Interface contacts:
Residue T100 in protein 1 is in contact with residue H162 in protein 2 (closest heavy-atom distance 4.7 Å).
Residue K82 in protein 1 is in contact with residue P21 in protein 2 (closest heavy-atom distance 4.1 Å).
Residue N68 in protein 1 interacts with residue G14 in protein 2 (closest heavy-atom distance 4.3 Å).
Residue I94 in protein 1 contacts residue H137 in protein 2 (closest heavy-atom distance 3.8 Å).
Residue E78 in protein 1 interacts with residue Y18 in protein 2 (closest heavy-atom distance 3.3 Å).
Residue D91 in protein 1 is in contact with residue M141 in protein 2 (closest heavy-atom distance 3.1 Å).
Residue N68 in protein 1 contacts residue K13 in protein 2 (closest heavy-atom distance 2.7 Å).
Residue E78 in protein 1 interacts with residue N20 in protein 2 (closest heavy-atom distance 2.7 Å).
Residue K98 in protein 1 contacts residue L134 in protein 2 (closest heavy-atom distance 3.8 Å).
Residue F89 in protein 1 contacts residue P152 in protein 2 (closest heavy-atom distance 3.4 Å).
Residue T100 in protein 1 is in contact with residue H160 in protein 2 (closest heavy-atom distance 4.4 Å).
Residue I71 in protein 1 interacts with residue G14 in protein 2 (closest heavy-atom distance 4.7 Å).
Residue A97 in protein 1 is in contact with residue P161 in protein 2 (closest heavy-atom distance 3.6 Å).
Residue I94 in protein 1 interacts with residue L134 in protein 2 (closest heavy-atom distance 4.6 Å).
Residue E72 in protein 1 contacts residue K13 in protein 2 (closest heavy-atom distance 4.3 Å).
Residue E67 in protein 1 interacts with residue G14 in protein 2 (closest heavy-atom distance 3.5 Å).
Residue E67 in protein 1 interacts with residue K13 in protein 2 (closest heavy-atom distance 4.9 Å).
Residue I93 in protein 1 interacts with residue P152 in protein 2 (closest heavy-atom distance 4.0 Å).
Residue A97 in protein 1 contacts residue L134 in protein 2 (closest heavy-atom distance 3.5 Å).
Residue D91 in protein 1 interacts with residue K145 in protein 2 (closest heavy-atom distance 2.8 Å).
Residue R95 in protein 1 is in contact with residue M141 in protein 2 (closest heavy-atom distance 3.1 Å).
Residue A97 in protein 1 is in contact with residue H160 in protein 2 (closest heavy-atom distance 3.9 Å).
Residue E78 in protein 1 is in contact with residue T22 in protein 2 (closest heavy-atom distance 2.5 Å).
Residue D91 in protein 1 is in contact with residue F146 in protein 2 (closest heavy-atom distance 3.8 Å).
Residue Y74 in protein 1 interacts with residue N20 in protein 2 (closest heavy-atom distance 3.4 Å).
Residue Y74 in protein 1 contacts residue Y18 in protein 2 (closest heavy-atom distance 3.1 Å).
Residue I71 in protein 1 interacts with residue K13 in protein 2 (closest heavy-atom distance 3.6 Å).
Residue E78 in protein 1 contacts residue K23 in protein 2 (closest heavy-atom distance 4.2 Å).
Residue R90 in protein 1 is in contact with residue S147 in protein 2 (closest heavy-atom distance 3.4 Å).
Residue T100 in protein 1 contacts residue P161 in protein 2 (closest heavy-atom distance 3.1 Å).
Residue I71 in protein 1 interacts with residue Y18 in protein 2 (closest heavy-atom distance 3.6 Å).
Residue I93 in protein 1 interacts with residue H160 in protein 2 (closest heavy-atom distance 4.8 Å).
Residue N68 in protein 1 is in contact with residue A12 in protein 2 (closest heavy-atom distance 3.7 Å).
Residue L79 in protein 1 interacts with residue T22 in protein 2 (closest heavy-atom distance 4.4 Å).
Residue Q87 in protein 1 contacts residue K145 in protein 2 (closest heavy-atom distance 4.5 Å).
Residue R90 in protein 1 is in contact with residue I148 in protein 2 (closest heavy-atom distance 2.5 Å).
Residue I94 in protein 1 is in contact with residue F146 in protein 2 (closest heavy-atom distance 4.3 Å).
Residue N68 in protein 1 contacts residue I11 in protein 2 (closest heavy-atom distance 3.6 Å).
Residue R90 in protein 1 interacts with residue F146 in protein 2 (closest heavy-atom distance 3.0 Å).
Residue Q101 in protein 1 interacts with residue P161 in protein 2 (closest heavy-atom distance 4.7 Å).
Residue R90 in protein 1 interacts with residue I150 in protein 2 (closest heavy-atom distance 3.8 Å).
Residue I94 in protein 1 contacts residue I159 in protein 2 (closest heavy-atom distance 4.2 Å).
Residue K83 in protein 1 interacts with residue D102 in protein 2 (closest heavy-atom distance 3.7 Å).
Residue I94 in protein 1 is in contact with residue L155 in protein 2 (closest heavy-atom distance 4.8 Å).
Residue Q101 in protein 1 contacts residue L134 in protein 2 (closest heavy-atom distance 3.5 Å).
Residue T64 in protein 1 interacts with residue A12 in protein 2 (closest heavy-atom distance 4.2 Å).
Residue R90 in protein 1 is in contact with residue P149 in protein 2 (closest heavy-atom distance 3.5 Å).
Residue I93 in protein 1 interacts with residue V156 in protein 2 (closest heavy-atom distance 4.2 Å).
Residue A97 in protein 1 interacts with residue I159 in protein 2 (closest heavy-atom distance 3.9 Å).
Residue R90 in protein 1 contacts residue L155 in protein 2 (closest heavy-atom distance 4.0 Å).
Residue S92 in protein 1 is in contact with residue M141 in protein 2 (closest heavy-atom distance 4.6 Å).
Residue K98 in protein 1 is in contact with residue D135 in protein 2 (closest heavy-atom distance 3.2 Å).
Residue K98 in protein 1 contacts residue Y138 in protein 2 (closest heavy-atom distance 3.5 Å).
Residue R95 in protein 1 contacts residue Y138 in protein 2 (closest heavy-atom distance 4.5 Å).
Residue I94 in protein 1 interacts with residue Y138 in protein 2 (closest heavy-atom distance 3.7 Å).
Residue T75 in protein 1 contacts residue Y18 in protein 2 (closest heavy-atom distance 3.5 Å).
Residue I96 in protein 1 contacts residue H160 in protein 2 (closest heavy-atom distance 4.4 Å).
Residue I94 in protein 1 contacts residue M141 in protein 2 (closest heavy-atom distance 3.8 Å).
Residue I93 in protein 1 contacts residue L155 in protein 2 (closest heavy-atom distance 4.1 Å).
Residue K82 in protein 1 is in contact with residue T22 in protein 2 (closest heavy-atom distance 3.5 Å).

This data describes a binding interaction between two proteins.

Sequence of protein 1:
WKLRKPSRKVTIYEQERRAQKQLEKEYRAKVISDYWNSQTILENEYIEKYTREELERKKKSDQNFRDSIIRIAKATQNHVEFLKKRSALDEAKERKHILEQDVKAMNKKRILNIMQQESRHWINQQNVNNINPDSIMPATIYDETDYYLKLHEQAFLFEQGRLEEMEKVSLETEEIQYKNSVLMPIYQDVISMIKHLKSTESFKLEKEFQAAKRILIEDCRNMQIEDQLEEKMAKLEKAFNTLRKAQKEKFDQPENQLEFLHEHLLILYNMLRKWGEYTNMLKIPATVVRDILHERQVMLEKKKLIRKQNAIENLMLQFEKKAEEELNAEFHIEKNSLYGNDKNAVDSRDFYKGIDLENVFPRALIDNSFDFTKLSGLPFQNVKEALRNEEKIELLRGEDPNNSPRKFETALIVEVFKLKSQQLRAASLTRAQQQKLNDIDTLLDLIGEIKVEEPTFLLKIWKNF

Sequence of protein 2:
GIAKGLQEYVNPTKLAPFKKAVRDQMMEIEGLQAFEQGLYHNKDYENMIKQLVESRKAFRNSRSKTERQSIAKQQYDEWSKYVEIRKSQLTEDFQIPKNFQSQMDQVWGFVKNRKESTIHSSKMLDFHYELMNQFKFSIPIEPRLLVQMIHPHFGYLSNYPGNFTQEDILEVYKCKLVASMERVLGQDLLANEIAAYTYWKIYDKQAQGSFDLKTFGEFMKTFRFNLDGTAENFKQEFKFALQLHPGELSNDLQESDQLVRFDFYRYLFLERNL